The following describes two proteins that form a bound complex.

Sequence of the first protein:
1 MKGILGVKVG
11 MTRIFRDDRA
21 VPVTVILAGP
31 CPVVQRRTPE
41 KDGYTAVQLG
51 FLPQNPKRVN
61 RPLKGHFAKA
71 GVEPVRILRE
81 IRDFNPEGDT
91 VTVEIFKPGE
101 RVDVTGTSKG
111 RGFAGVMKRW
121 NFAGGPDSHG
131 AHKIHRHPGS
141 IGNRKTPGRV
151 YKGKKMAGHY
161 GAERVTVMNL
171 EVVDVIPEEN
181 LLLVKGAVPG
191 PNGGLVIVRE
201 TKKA

Sequence of the second protein:
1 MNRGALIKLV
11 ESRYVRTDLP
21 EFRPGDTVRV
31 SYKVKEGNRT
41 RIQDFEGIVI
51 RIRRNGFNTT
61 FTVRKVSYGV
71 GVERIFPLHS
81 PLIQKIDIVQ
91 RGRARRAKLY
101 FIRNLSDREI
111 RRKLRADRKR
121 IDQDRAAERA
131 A

Interface contacts:
Residue G193 in the first protein is in contact with residue R3 in the second protein (closest heavy-atom distance 3.6 Å).
Residue F15 in the first protein contacts residue F57 in the second protein (closest heavy-atom distance 3.4 Å).
Residue V25 in the first protein interacts with residue I7 in the second protein (closest heavy-atom distance 4.0 Å).
Residue M11 in the first protein interacts with residue N58 in the second protein (closest heavy-atom distance 4.9 Å).
Residue V9 in the first protein interacts with residue L6 in the second protein (closest heavy-atom distance 4.3 Å).
Residue I176 in the first protein is in contact with residue L9 in the second protein (closest heavy-atom distance 4.7 Å).
Residue T12 in the first protein contacts residue I7 in the second protein (closest heavy-atom distance 3.9 Å).
Residue F15 in the first protein is in contact with residue Y14 in the second protein (closest heavy-atom distance 3.3 Å).
Residue D174 in the first protein interacts with residue R13 in the second protein (closest heavy-atom distance 3.5 Å).
Residue V7 in the first protein contacts residue M1 in the second protein (closest heavy-atom distance 4.2 Å).
Residue T12 in the first protein contacts residue F57 in the second protein (closest heavy-atom distance 4.2 Å).
Residue V9 in the first protein contacts residue I7 in the second protein (closest heavy-atom distance 3.7 Å).
Residue L181 in the first protein is in contact with residue V10 in the second protein (closest heavy-atom distance 3.7 Å).
Residue R13 in the first protein contacts residue P77 in the second protein (closest heavy-atom distance 3.6 Å).
Residue D18 in the first protein is in contact with residue P81 in the second protein (closest heavy-atom distance 4.5 Å).
Residue R13 in the first protein contacts residue F57 in the second protein (closest heavy-atom distance 3.1 Å).
Residue L181 in the first protein interacts with residue L6 in the second protein (closest heavy-atom distance 3.7 Å).
Residue V9 in the first protein is in contact with residue M1 in the second protein (closest heavy-atom distance 4.3 Å).
Residue N192 in the first protein contacts residue R3 in the second protein (closest heavy-atom distance 3.6 Å).
Residue F15 in the first protein is in contact with residue P77 in the second protein (closest heavy-atom distance 4.0 Å).
Residue I176 in the first protein contacts residue V10 in the second protein (closest heavy-atom distance 4.2 Å).
Residue G10 in the first protein interacts with residue I7 in the second protein (closest heavy-atom distance 3.7 Å).
Residue F15 in the first protein interacts with residue S80 in the second protein (closest heavy-atom distance 3.9 Å).
Residue V25 in the first protein interacts with residue L6 in the second protein (closest heavy-atom distance 5.0 Å).
Residue L27 in the first protein contacts residue L6 in the second protein (closest heavy-atom distance 4.9 Å).
Residue T12 in the first protein is in contact with residue V10 in the second protein (closest heavy-atom distance 4.8 Å).
Residue E179 in the first protein is in contact with residue L6 in the second protein (closest heavy-atom distance 3.6 Å).
Residue D18 in the first protein interacts with residue L82 in the second protein (closest heavy-atom distance 3.5 Å).
Residue L27 in the first protein interacts with residue M1 in the second protein (closest heavy-atom distance 3.6 Å).
Residue F15 in the first protein interacts with residue H79 in the second protein (closest heavy-atom distance 3.7 Å).
Residue M11 in the first protein contacts residue E11 in the second protein (closest heavy-atom distance 4.9 Å).
Residue E179 in the first protein is in contact with residue L9 in the second protein (closest heavy-atom distance 3.6 Å).
Residue R13 in the first protein contacts residue N58 in the second protein (closest heavy-atom distance 3.7 Å).
Residue I14 in the first protein interacts with residue Y14 in the second protein (closest heavy-atom distance 3.3 Å).
Residue D18 in the first protein interacts with residue K33 in the second protein (closest heavy-atom distance 2.8 Å).
Residue I14 in the first protein contacts residue V10 in the second protein (closest heavy-atom distance 4.3 Å).
Residue L181 in the first protein interacts with residue L9 in the second protein (closest heavy-atom distance 4.2 Å).
Residue T12 in the first protein is in contact with residue N58 in the second protein (closest heavy-atom distance 3.1 Å).
Residue V25 in the first protein interacts with residue V10 in the second protein (closest heavy-atom distance 3.9 Å).
Residue K8 in the first protein is in contact with residue R3 in the second protein (closest heavy-atom distance 3.9 Å).
Residue F15 in the first protein interacts with residue P81 in the second protein (closest heavy-atom distance 3.3 Å).
Residue T12 in the first protein contacts residue E11 in the second protein (closest heavy-atom distance 3.0 Å).
Residue I14 in the first protein interacts with residue F57 in the second protein (closest heavy-atom distance 4.8 Å).
Residue M11 in the first protein interacts with residue I7 in the second protein (closest heavy-atom distance 4.0 Å).
Residue V9 in the first protein contacts residue R3 in the second protein (closest heavy-atom distance 3.4 Å).
Residue L183 in the first protein interacts with residue V10 in the second protein (closest heavy-atom distance 3.7 Å).
Residue R13 in the first protein contacts residue T60 in the second protein (closest heavy-atom distance 3.9 Å).